Sequence of the first protein:
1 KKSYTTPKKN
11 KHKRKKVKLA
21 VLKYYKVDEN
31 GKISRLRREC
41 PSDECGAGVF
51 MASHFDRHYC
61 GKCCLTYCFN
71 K

Residue-level contacts at the interface:
Residue K55 in the second protein interacts with residue N30 in the first protein (closest heavy-atom distance 4.0 Å).
Residue A31 in the second protein interacts with residue Y25 in the first protein (closest heavy-atom distance 4.4 Å).
Residue E50 in the second protein contacts residue K23 in the first protein (closest heavy-atom distance 3.3 Å).
Residue A31 in the second protein is in contact with residue I33 in the first protein (closest heavy-atom distance 3.8 Å).
Residue D35 in the second protein contacts residue I33 in the first protein (closest heavy-atom distance 4.7 Å).
Residue L60 in the second protein contacts residue I33 in the first protein (closest heavy-atom distance 4.7 Å).
Residue R28 in the second protein is in contact with residue L22 in the first protein (closest heavy-atom distance 3.4 Å).
Residue L56 in the second protein interacts with residue G31 in the first protein (closest heavy-atom distance 4.0 Å).
Residue I27 in the second protein contacts residue L22 in the first protein (closest heavy-atom distance 4.6 Å).
Residue R28 in the second protein contacts residue Y25 in the first protein (closest heavy-atom distance 3.6 Å).
Residue L56 in the second protein is in contact with residue V27 in the first protein (closest heavy-atom distance 3.5 Å).
Residue I27 in the second protein is in contact with residue Y25 in the first protein (closest heavy-atom distance 3.8 Å).
Residue L56 in the second protein interacts with residue K32 in the first protein (closest heavy-atom distance 3.7 Å).
Residue K55 in the second protein is in contact with residue G31 in the first protein (closest heavy-atom distance 4.1 Å).
Residue K55 in the second protein interacts with residue E29 in the first protein (closest heavy-atom distance 2.9 Å).
Residue L56 in the second protein interacts with residue Y25 in the first protein (closest heavy-atom distance 4.5 Å).
Residue R28 in the second protein is in contact with residue R35 in the first protein (closest heavy-atom distance 4.9 Å).
Residue A59 in the second protein interacts with residue G31 in the first protein (closest heavy-atom distance 3.6 Å).
Residue A59 in the second protein interacts with residue N30 in the first protein (closest heavy-atom distance 4.8 Å).
Residue R28 in the second protein is in contact with residue K62 in the first protein (closest heavy-atom distance 3.5 Å).
Residue M52 in the second protein interacts with residue V27 in the first protein (closest heavy-atom distance 3.8 Å).
Residue L56 in the second protein contacts residue I33 in the first protein (closest heavy-atom distance 3.4 Å).
Residue K32 in the second protein interacts with residue G46 in the first protein (closest heavy-atom distance 4.1 Å).
Residue K55 in the second protein is in contact with residue V27 in the first protein (closest heavy-atom distance 4.6 Å).

These two protein chains interact to form a complex.

Sequence of the second protein:
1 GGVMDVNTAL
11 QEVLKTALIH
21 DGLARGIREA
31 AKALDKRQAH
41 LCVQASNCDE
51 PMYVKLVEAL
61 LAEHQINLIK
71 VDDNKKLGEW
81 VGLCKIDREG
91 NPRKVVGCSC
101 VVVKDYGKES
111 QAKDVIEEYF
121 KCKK